Sequence of chain A:
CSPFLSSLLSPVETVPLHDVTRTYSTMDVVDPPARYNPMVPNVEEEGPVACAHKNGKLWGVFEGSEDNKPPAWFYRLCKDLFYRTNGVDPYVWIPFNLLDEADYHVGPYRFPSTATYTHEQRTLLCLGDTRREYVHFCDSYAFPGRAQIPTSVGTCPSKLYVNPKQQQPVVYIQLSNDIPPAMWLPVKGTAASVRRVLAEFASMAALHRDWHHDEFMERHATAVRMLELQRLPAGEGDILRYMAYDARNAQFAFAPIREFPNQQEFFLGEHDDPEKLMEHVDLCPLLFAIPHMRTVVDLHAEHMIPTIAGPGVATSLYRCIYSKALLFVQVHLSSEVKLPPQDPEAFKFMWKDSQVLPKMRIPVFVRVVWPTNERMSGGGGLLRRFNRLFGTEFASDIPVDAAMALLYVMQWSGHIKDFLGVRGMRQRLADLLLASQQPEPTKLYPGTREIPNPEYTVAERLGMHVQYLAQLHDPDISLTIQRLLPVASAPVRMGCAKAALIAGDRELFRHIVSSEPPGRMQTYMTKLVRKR

Interface contacts:
Residue M35 in chain B contacts residue S263 in chain A (closest heavy-atom distance 3.2 Å).
Residue N65 in chain B contacts residue W523 in chain A (closest heavy-atom distance 3.1 Å).
Residue E70 in chain B is in contact with residue T225 in chain A (closest heavy-atom distance 3.2 Å).
Residue K51 in chain B interacts with residue R352 in chain A (closest heavy-atom distance 3.3 Å).
Residue V26 in chain B interacts with residue W204 in chain A (closest heavy-atom distance 3.5 Å).
Residue S34 in chain B interacts with residue H324 in chain A (closest heavy-atom distance 3.1 Å).
Residue Y28 in chain B interacts with residue P201 in chain A (closest heavy-atom distance 3.6 Å).
Residue F44 in chain B contacts residue A258 in chain A (closest heavy-atom distance 3.5 Å).
Residue R29 in chain B contacts residue G198 in chain A (closest heavy-atom distance 3.3 Å).
Residue N65 in chain B contacts residue N90 in chain A (closest heavy-atom distance 2.8 Å).
Residue R64 in chain B interacts with residue W523 in chain A (closest heavy-atom distance 3.1 Å).
Residue F47 in chain B is in contact with residue R359 in chain A (closest heavy-atom distance 3.2 Å).
Residue Y28 in chain B contacts residue V199 in chain A (closest heavy-atom distance 3.2 Å).
Residue R16 in chain B interacts with residue F139 in chain A (closest heavy-atom distance 3.5 Å).
Residue I66 in chain B is in contact with residue T225 in chain A (closest heavy-atom distance 3.6 Å).
Residue F17 in chain B is in contact with residue Y140 in chain A (closest heavy-atom distance 3.4 Å).
Residue R16 in chain B is in contact with residue Y215 in chain A (closest heavy-atom distance 2.5 Å).
Residue G59 in chain B interacts with residue Y84 in chain A (closest heavy-atom distance 3.3 Å).
Residue F17 in chain B is in contact with residue F147 in chain A (closest heavy-atom distance 3.2 Å).
Residue L15 in chain B contacts residue D211 in chain A (closest heavy-atom distance 3.4 Å).
Residue M35 in chain B contacts residue H324 in chain A (closest heavy-atom distance 3.3 Å).
Residue N65 in chain B contacts residue V91 in chain A (closest heavy-atom distance 3.0 Å).
Residue I69 in chain B is in contact with residue N90 in chain A (closest heavy-atom distance 3.3 Å).
Residue R64 in chain B contacts residue P89 in chain A (closest heavy-atom distance 3.4 Å).
Residue R19 in chain B contacts residue F147 in chain A (closest heavy-atom distance 3.5 Å).
Residue N65 in chain B contacts residue T225 in chain A (closest heavy-atom distance 3.2 Å).
Residue I66 in chain B interacts with residue N90 in chain A (closest heavy-atom distance 3.5 Å).
Residue I31 in chain B is in contact with residue P201 in chain A (closest heavy-atom distance 3.6 Å).
Residue T45 in chain B contacts residue R352 in chain A (closest heavy-atom distance 2.9 Å).
Residue Y28 in chain B interacts with residue G198 in chain A (closest heavy-atom distance 3.6 Å).
Residue E70 in chain B is in contact with residue N90 in chain A (closest heavy-atom distance 3.4 Å).
Residue N65 in chain B contacts residue E92 in chain A (closest heavy-atom distance 3.4 Å).
Residue R29 in chain B interacts with residue V199 in chain A (closest heavy-atom distance 3.4 Å).
Residue I66 in chain B is in contact with residue W523 in chain A (closest heavy-atom distance 3.6 Å).
Residue M35 in chain B is in contact with residue Y202 in chain A (closest heavy-atom distance 3.5 Å).
Residue E18 in chain B interacts with residue Y148 in chain A (closest heavy-atom distance 3.3 Å).
Residue R16 in chain B contacts residue C143 in chain A (closest heavy-atom distance 3.4 Å).
Residue V61 in chain B is in contact with residue Y84 in chain A (closest heavy-atom distance 3.5 Å).
Residue K38 in chain B interacts with residue Q259 in chain A (closest heavy-atom distance 2.3 Å).
Residue P67 in chain B interacts with residue T225 in chain A (closest heavy-atom distance 3.3 Å).
Residue R64 in chain B contacts residue E92 in chain A (closest heavy-atom distance 3.3 Å).
Residue Y28 in chain B is in contact with residue W204 in chain A (closest heavy-atom distance 3.2 Å).
Residue K38 in chain B interacts with residue E347 in chain A (closest heavy-atom distance 3.3 Å).
Residue L15 in chain B interacts with residue L210 in chain A (closest heavy-atom distance 3.5 Å).
Residue L49 in chain B is in contact with residue L394 in chain A (closest heavy-atom distance 3.7 Å).
Residue M35 in chain B contacts residue V264 in chain A (closest heavy-atom distance 3.0 Å).
Residue R64 in chain B interacts with residue V88 in chain A (closest heavy-atom distance 3.5 Å).
Residue R16 in chain B is in contact with residue L210 in chain A (closest heavy-atom distance 3.2 Å).
Residue E70 in chain B is in contact with residue V91 in chain A (closest heavy-atom distance 3.3 Å).
Residue F17 in chain B contacts residue K144 in chain A (closest heavy-atom distance 3.5 Å).
Residue F17 in chain B contacts residue Y148 in chain A (closest heavy-atom distance 3.2 Å).
Residue R27 in chain B interacts with residue G198 in chain A (closest heavy-atom distance 3.1 Å).
Residue L15 in chain B interacts with residue L209 in chain A (closest heavy-atom distance 3.5 Å).
Residue F44 in chain B interacts with residue G348 in chain A (closest heavy-atom distance 3.4 Å).
Residue R27 in chain B is in contact with residue V199 in chain A (closest heavy-atom distance 2.9 Å).
Residue H39 in chain B is in contact with residue E347 in chain A (closest heavy-atom distance 3.3 Å).
Residue F47 in chain B is in contact with residue R352 in chain A (closest heavy-atom distance 3.5 Å).
Residue L63 in chain B contacts residue H391 in chain A (closest heavy-atom distance 3.3 Å).
Residue L63 in chain B interacts with residue E390 in chain A (closest heavy-atom distance 3.4 Å).
Residue P37 in chain B interacts with residue Q259 in chain A (closest heavy-atom distance 3.6 Å).

Sequence of chain B:
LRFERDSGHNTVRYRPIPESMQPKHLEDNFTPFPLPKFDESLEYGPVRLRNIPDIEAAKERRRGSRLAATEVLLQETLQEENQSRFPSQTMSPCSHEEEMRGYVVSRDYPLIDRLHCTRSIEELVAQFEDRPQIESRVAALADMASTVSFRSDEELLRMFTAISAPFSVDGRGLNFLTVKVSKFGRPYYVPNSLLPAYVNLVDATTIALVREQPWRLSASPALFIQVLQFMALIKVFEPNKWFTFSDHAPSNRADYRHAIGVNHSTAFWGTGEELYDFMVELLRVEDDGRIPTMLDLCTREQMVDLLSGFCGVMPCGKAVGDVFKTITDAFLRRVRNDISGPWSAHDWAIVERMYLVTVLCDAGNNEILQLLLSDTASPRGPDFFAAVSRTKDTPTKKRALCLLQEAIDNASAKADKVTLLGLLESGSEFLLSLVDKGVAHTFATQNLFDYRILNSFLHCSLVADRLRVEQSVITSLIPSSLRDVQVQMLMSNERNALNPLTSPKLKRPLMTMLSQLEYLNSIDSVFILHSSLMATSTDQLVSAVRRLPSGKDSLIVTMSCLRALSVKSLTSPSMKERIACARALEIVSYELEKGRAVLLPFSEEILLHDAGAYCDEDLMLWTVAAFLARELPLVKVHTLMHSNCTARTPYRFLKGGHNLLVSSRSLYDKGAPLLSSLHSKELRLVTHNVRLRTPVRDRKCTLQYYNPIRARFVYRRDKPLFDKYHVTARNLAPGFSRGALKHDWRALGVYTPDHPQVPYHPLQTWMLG

The following describes two proteins that form a bound complex.